Sequence of protein 1:
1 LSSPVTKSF

Interface contacts:
Residue Y159 in protein 2 interacts with residue S2 in protein 1 (closest heavy-atom distance 3.4 Å).
Residue Y171 in protein 2 interacts with residue L1 in protein 1 (closest heavy-atom distance 2.7 Å).
Residue T143 in protein 2 interacts with residue F9 in protein 1 (closest heavy-atom distance 3.0 Å).
Residue N66 in protein 2 contacts residue S3 in protein 1 (closest heavy-atom distance 3.0 Å).
Residue N66 in protein 2 contacts residue S2 in protein 1 (closest heavy-atom distance 2.8 Å).
Residue Q155 in protein 2 contacts residue V5 in protein 1 (closest heavy-atom distance 3.5 Å).
Residue M5 in protein 2 contacts residue L1 in protein 1 (closest heavy-atom distance 4.0 Å).
Residue I95 in protein 2 contacts residue F9 in protein 1 (closest heavy-atom distance 3.9 Å).
Residue C164 in protein 2 is in contact with residue L1 in protein 1 (closest heavy-atom distance 4.9 Å).
Residue Y159 in protein 2 interacts with residue S3 in protein 1 (closest heavy-atom distance 3.5 Å).
Residue Y84 in protein 2 contacts residue F9 in protein 1 (closest heavy-atom distance 2.7 Å).
Residue Y159 in protein 2 is in contact with residue L1 in protein 1 (closest heavy-atom distance 2.6 Å).
Residue Y59 in protein 2 is in contact with residue L1 in protein 1 (closest heavy-atom distance 4.1 Å).
Residue S70 in protein 2 is in contact with residue S3 in protein 1 (closest heavy-atom distance 5.0 Å).
Residue S116 in protein 2 contacts residue F9 in protein 1 (closest heavy-atom distance 4.6 Å).
Residue V152 in protein 2 contacts residue T6 in protein 1 (closest heavy-atom distance 4.4 Å).
Residue N77 in protein 2 interacts with residue F9 in protein 1 (closest heavy-atom distance 2.8 Å).
Residue L156 in protein 2 interacts with residue K7 in protein 1 (closest heavy-atom distance 4.5 Å).
Residue W147 in protein 2 contacts residue S8 in protein 1 (closest heavy-atom distance 2.8 Å).
Residue V152 in protein 2 interacts with residue K7 in protein 1 (closest heavy-atom distance 3.6 Å).
Residue W133 in protein 2 is in contact with residue K7 in protein 1 (closest heavy-atom distance 4.0 Å).
Residue W167 in protein 2 is in contact with residue L1 in protein 1 (closest heavy-atom distance 3.7 Å).
Residue T143 in protein 2 contacts residue S8 in protein 1 (closest heavy-atom distance 4.9 Å).
Residue M67 in protein 2 is in contact with residue S2 in protein 1 (closest heavy-atom distance 3.5 Å).
Residue Y159 in protein 2 is in contact with residue P4 in protein 1 (closest heavy-atom distance 3.9 Å).
Residue N77 in protein 2 interacts with residue S8 in protein 1 (closest heavy-atom distance 3.4 Å).
Residue W147 in protein 2 contacts residue K7 in protein 1 (closest heavy-atom distance 3.4 Å).
Residue M45 in protein 2 interacts with residue S2 in protein 1 (closest heavy-atom distance 4.4 Å).
Residue Y9 in protein 2 is in contact with residue S2 in protein 1 (closest heavy-atom distance 3.8 Å).
Residue Y159 in protein 2 contacts residue V5 in protein 1 (closest heavy-atom distance 4.8 Å).
Residue I80 in protein 2 contacts residue F9 in protein 1 (closest heavy-atom distance 3.4 Å).
Residue N66 in protein 2 is in contact with residue P4 in protein 1 (closest heavy-atom distance 3.4 Å).
Residue Y9 in protein 2 is in contact with residue S3 in protein 1 (closest heavy-atom distance 4.5 Å).
Residue L163 in protein 2 contacts residue P4 in protein 1 (closest heavy-atom distance 4.3 Å).
Residue T73 in protein 2 is in contact with residue K7 in protein 1 (closest heavy-atom distance 3.5 Å).
Residue F33 in protein 2 is in contact with residue L1 in protein 1 (closest heavy-atom distance 4.8 Å).
Residue Y99 in protein 2 contacts residue S2 in protein 1 (closest heavy-atom distance 3.4 Å).
Residue Y74 in protein 2 contacts residue F9 in protein 1 (closest heavy-atom distance 4.2 Å).
Residue Y7 in protein 2 interacts with residue L1 in protein 1 (closest heavy-atom distance 2.8 Å).
Residue Y99 in protein 2 interacts with residue S3 in protein 1 (closest heavy-atom distance 3.1 Å).
Residue S116 in protein 2 interacts with residue K7 in protein 1 (closest heavy-atom distance 4.8 Å).
Residue I142 in protein 2 is in contact with residue F9 in protein 1 (closest heavy-atom distance 4.8 Å).
Residue L156 in protein 2 interacts with residue S3 in protein 1 (closest heavy-atom distance 4.2 Å).
Residue Y74 in protein 2 interacts with residue K7 in protein 1 (closest heavy-atom distance 3.6 Å).
Residue A81 in protein 2 is in contact with residue F9 in protein 1 (closest heavy-atom distance 4.7 Å).
Residue E63 in protein 2 is in contact with residue L1 in protein 1 (closest heavy-atom distance 3.5 Å).
Residue L156 in protein 2 is in contact with residue V5 in protein 1 (closest heavy-atom distance 3.7 Å).
Residue N77 in protein 2 interacts with residue K7 in protein 1 (closest heavy-atom distance 2.9 Å).
Residue W147 in protein 2 interacts with residue F9 in protein 1 (closest heavy-atom distance 3.9 Å).
Residue V152 in protein 2 contacts residue V5 in protein 1 (closest heavy-atom distance 4.3 Å).
Residue Y123 in protein 2 interacts with residue F9 in protein 1 (closest heavy-atom distance 3.6 Å).
Residue Y7 in protein 2 interacts with residue S2 in protein 1 (closest heavy-atom distance 3.4 Å).
Residue D114 in protein 2 is in contact with residue K7 in protein 1 (closest heavy-atom distance 2.7 Å).
Residue T73 in protein 2 is in contact with residue S8 in protein 1 (closest heavy-atom distance 4.1 Å).
Residue T73 in protein 2 interacts with residue T6 in protein 1 (closest heavy-atom distance 3.9 Å).
Residue K146 in protein 2 contacts residue F9 in protein 1 (closest heavy-atom distance 3.2 Å).
Residue K146 in protein 2 interacts with residue S8 in protein 1 (closest heavy-atom distance 4.9 Å).
Residue E63 in protein 2 is in contact with residue S2 in protein 1 (closest heavy-atom distance 3.0 Å).
Residue L163 in protein 2 contacts residue L1 in protein 1 (closest heavy-atom distance 3.8 Å).

Sequence of protein 2:
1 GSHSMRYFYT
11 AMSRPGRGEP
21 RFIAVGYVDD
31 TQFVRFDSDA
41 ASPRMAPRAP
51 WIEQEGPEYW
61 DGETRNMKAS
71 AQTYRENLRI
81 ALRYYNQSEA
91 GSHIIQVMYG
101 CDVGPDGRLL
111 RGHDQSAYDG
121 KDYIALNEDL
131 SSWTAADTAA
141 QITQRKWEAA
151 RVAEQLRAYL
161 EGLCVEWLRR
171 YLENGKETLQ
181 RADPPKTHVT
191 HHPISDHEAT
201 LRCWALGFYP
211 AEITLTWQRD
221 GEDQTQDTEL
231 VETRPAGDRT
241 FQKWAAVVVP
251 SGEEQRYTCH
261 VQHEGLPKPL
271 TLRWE

This data describes a binding interaction between two proteins.